Sequence of chain B:
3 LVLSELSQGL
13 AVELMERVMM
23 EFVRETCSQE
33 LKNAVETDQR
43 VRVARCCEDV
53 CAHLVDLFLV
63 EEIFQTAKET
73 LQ

This data describes a binding interaction between two proteins.

Contacts between the two chains:
Residue L59 in chain A interacts with residue D40 in chain B (closest heavy-atom distance 3.7 Å).
Residue W42 in chain A is in contact with residue F24 in chain B (closest heavy-atom distance 3.9 Å).
Residue L67 in chain A is in contact with residue C29 in chain B (closest heavy-atom distance 3.8 Å).
Residue R34 in chain A is in contact with residue E27 in chain B (closest heavy-atom distance 3.2 Å).
Residue R34 in chain A is in contact with residue V20 in chain B (closest heavy-atom distance 4.0 Å).
Residue L95 in chain A is in contact with residue S9 in chain B (closest heavy-atom distance 4.1 Å).
Residue I16 in chain A interacts with residue L12 in chain B (closest heavy-atom distance 3.7 Å).
Residue L88 in chain A interacts with residue Q10 in chain B (closest heavy-atom distance 3.2 Å).
Residue L29 in chain A contacts residue L16 in chain B (closest heavy-atom distance 4.0 Å).
Residue R76 in chain A interacts with residue M21 in chain B (closest heavy-atom distance 3.6 Å).
Residue V64 in chain A interacts with residue L33 in chain B (closest heavy-atom distance 3.7 Å).
Residue K30 in chain A interacts with residue E23 in chain B (closest heavy-atom distance 2.7 Å).
Residue L33 in chain A is in contact with residue M17 in chain B (closest heavy-atom distance 3.6 Å).
Residue L46 in chain A contacts residue V25 in chain B (closest heavy-atom distance 3.9 Å).
Residue V68 in chain A contacts residue C29 in chain B (closest heavy-atom distance 3.9 Å).
Residue K47 in chain A is in contact with residue T28 in chain B (closest heavy-atom distance 3.7 Å).
Residue K43 in chain A is in contact with residue T28 in chain B (closest heavy-atom distance 3.8 Å).
Residue R13 in chain A contacts residue G11 in chain B (closest heavy-atom distance 3.6 Å).
Residue W42 in chain A contacts residue M21 in chain B (closest heavy-atom distance 3.7 Å).
Residue I38 in chain A interacts with residue F24 in chain B (closest heavy-atom distance 3.8 Å).
Residue L87 in chain A interacts with residue A13 in chain B (closest heavy-atom distance 3.5 Å).
Residue V79 in chain A interacts with residue M17 in chain B (closest heavy-atom distance 3.9 Å).
Residue L46 in chain A contacts residue T28 in chain B (closest heavy-atom distance 4.0 Å).
Residue V83 in chain A is in contact with residue M17 in chain B (closest heavy-atom distance 3.4 Å).
Residue K84 in chain A interacts with residue M17 in chain B (closest heavy-atom distance 3.6 Å).
Residue I54 in chain A interacts with residue A36 in chain B (closest heavy-atom distance 4.0 Å).
Residue C50 in chain A contacts residue E32 in chain B (closest heavy-atom distance 4.1 Å).
Residue V79 in chain A is in contact with residue M21 in chain B (closest heavy-atom distance 4.0 Å).
Residue M12 in chain A interacts with residue L8 in chain B (closest heavy-atom distance 4.0 Å).
Residue R92 in chain A interacts with residue V4 in chain B (closest heavy-atom distance 3.5 Å).
Residue L88 in chain A is in contact with residue S9 in chain B (closest heavy-atom distance 3.5 Å).
Residue L87 in chain A is in contact with residue L16 in chain B (closest heavy-atom distance 4.0 Å).
Residue I91 in chain A is in contact with residue S9 in chain B (closest heavy-atom distance 4.1 Å).
Residue L67 in chain A contacts residue L33 in chain B (closest heavy-atom distance 3.9 Å).
Residue R26 in chain A contacts residue R19 in chain B (closest heavy-atom distance 3.7 Å).
Residue T63 in chain A interacts with residue L33 in chain B (closest heavy-atom distance 3.9 Å).
Residue K43 in chain A is in contact with residue F24 in chain B (closest heavy-atom distance 3.8 Å).
Residue R26 in chain A interacts with residue L16 in chain B (closest heavy-atom distance 3.3 Å).
Residue R76 in chain A interacts with residue E18 in chain B (closest heavy-atom distance 3.0 Å).
Residue R34 in chain A interacts with residue F24 in chain B (closest heavy-atom distance 3.6 Å).
Residue V68 in chain A contacts residue R26 in chain B (closest heavy-atom distance 4.1 Å).
Residue E60 in chain A is in contact with residue R44 in chain B (closest heavy-atom distance 3.1 Å).
Residue I71 in chain A contacts residue V25 in chain B (closest heavy-atom distance 4.1 Å).
Residue R76 in chain A contacts residue M22 in chain B (closest heavy-atom distance 3.8 Å).
Residue L59 in chain A interacts with residue A36 in chain B (closest heavy-atom distance 3.9 Å).
Residue R13 in chain A is in contact with residue L8 in chain B (closest heavy-atom distance 3.8 Å).
Residue L59 in chain A is in contact with residue L33 in chain B (closest heavy-atom distance 3.5 Å).
Residue T72 in chain A interacts with residue M22 in chain B (closest heavy-atom distance 3.6 Å).
Residue L88 in chain A interacts with residue A13 in chain B (closest heavy-atom distance 3.9 Å).
Residue V62 in chain A interacts with residue L33 in chain B (closest heavy-atom distance 3.9 Å).
Residue C50 in chain A contacts residue C29 in chain B (closest heavy-atom distance 3.7 Å).
Residue R13 in chain A interacts with residue E15 in chain B (closest heavy-atom distance 2.7 Å).
Residue R92 in chain A contacts residue S9 in chain B (closest heavy-atom distance 3.4 Å).
Residue K47 in chain A is in contact with residue E32 in chain B (closest heavy-atom distance 3.2 Å).
Residue K30 in chain A interacts with residue V20 in chain B (closest heavy-atom distance 3.9 Å).
Residue I91 in chain A is in contact with residue L16 in chain B (closest heavy-atom distance 4.1 Å).
Residue T72 in chain A contacts residue V25 in chain B (closest heavy-atom distance 3.7 Å).
Residue W42 in chain A is in contact with residue V25 in chain B (closest heavy-atom distance 4.0 Å).
Residue L87 in chain A is in contact with residue M17 in chain B (closest heavy-atom distance 3.8 Å).
Residue R13 in chain A interacts with residue L12 in chain B (closest heavy-atom distance 3.7 Å).

Sequence of chain A:
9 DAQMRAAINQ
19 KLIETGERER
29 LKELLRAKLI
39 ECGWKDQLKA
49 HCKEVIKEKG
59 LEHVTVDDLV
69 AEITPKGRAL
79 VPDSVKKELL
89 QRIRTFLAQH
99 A